Contacts between the two chains:
Residue V326 in the first protein is in contact with residue F356 in the second protein (closest heavy-atom distance 3.9 Å).
Residue L328 in the first protein contacts residue F356 in the second protein (closest heavy-atom distance 3.6 Å).
Residue I226 in the first protein is in contact with residue I320 in the second protein (closest heavy-atom distance 4.0 Å).
Residue K318 in the first protein contacts residue E323 in the second protein (closest heavy-atom distance 2.7 Å).
Residue D8 in the first protein contacts residue V542 in the second protein (closest heavy-atom distance 4.0 Å).
Residue E9 in the first protein is in contact with residue R551 in the second protein (closest heavy-atom distance 3.6 Å).
Residue A227 in the first protein contacts residue K316 in the second protein (closest heavy-atom distance 4.7 Å).
Residue F48 in the first protein contacts residue F502 in the second protein (closest heavy-atom distance 4.5 Å).
Residue Y6 in the first protein is in contact with residue Q550 in the second protein (closest heavy-atom distance 4.0 Å).
Residue F48 in the first protein contacts residue W527 in the second protein (closest heavy-atom distance 3.7 Å).
Residue F48 in the first protein interacts with residue L503 in the second protein (closest heavy-atom distance 4.2 Å).
Residue E363 in the first protein interacts with residue Y358 in the second protein (closest heavy-atom distance 4.2 Å).
Residue K240 in the first protein contacts residue E323 in the second protein (closest heavy-atom distance 4.5 Å).
Residue V45 in the first protein interacts with residue N525 in the second protein (closest heavy-atom distance 4.2 Å).
Residue R366 in the first protein interacts with residue I360 in the second protein (closest heavy-atom distance 4.1 Å).
Residue Q47 in the first protein contacts residue F502 in the second protein (closest heavy-atom distance 4.8 Å).
Residue P7 in the first protein is in contact with residue I537 in the second protein (closest heavy-atom distance 3.3 Å).
Residue E363 in the first protein interacts with residue F356 in the second protein (closest heavy-atom distance 4.0 Å).
Residue E363 in the first protein contacts residue Y327 in the second protein (closest heavy-atom distance 4.2 Å).
Residue K240 in the first protein interacts with residue T319 in the second protein (closest heavy-atom distance 5.0 Å).
Residue K362 in the first protein contacts residue R353 in the second protein (closest heavy-atom distance 4.5 Å).
Residue L242 in the first protein contacts residue F324 in the second protein (closest heavy-atom distance 4.0 Å).
Residue L55 in the first protein is in contact with residue T540 in the second protein (closest heavy-atom distance 3.9 Å).
Residue Y6 in the first protein is in contact with residue K528 in the second protein (closest heavy-atom distance 3.5 Å).
Residue E363 in the first protein contacts residue K357 in the second protein (closest heavy-atom distance 4.2 Å).
Residue F48 in the first protein is in contact with residue N500 in the second protein (closest heavy-atom distance 3.3 Å).
Residue F364 in the first protein contacts residue F356 in the second protein (closest heavy-atom distance 3.4 Å).
Residue K362 in the first protein contacts residue Y327 in the second protein (closest heavy-atom distance 4.6 Å).
Residue C52 in the first protein contacts residue T540 in the second protein (closest heavy-atom distance 3.4 Å).
Residue D8 in the first protein is in contact with residue T540 in the second protein (closest heavy-atom distance 3.2 Å).
Residue P7 in the first protein contacts residue L538 in the second protein (closest heavy-atom distance 3.9 Å).
Residue D8 in the first protein is in contact with residue T539 in the second protein (closest heavy-atom distance 4.1 Å).
Residue Y6 in the first protein is in contact with residue K549 in the second protein (closest heavy-atom distance 4.6 Å).
Residue P7 in the first protein interacts with residue T540 in the second protein (closest heavy-atom distance 4.3 Å).
Residue F38 in the first protein is in contact with residue W527 in the second protein (closest heavy-atom distance 4.9 Å).
Residue V72 in the first protein is in contact with residue F502 in the second protein (closest heavy-atom distance 4.1 Å).
Residue Y6 in the first protein is in contact with residue R551 in the second protein (closest heavy-atom distance 3.4 Å).
Residue P7 in the first protein is in contact with residue T539 in the second protein (closest heavy-atom distance 3.9 Å).
Residue F48 in the first protein interacts with residue L538 in the second protein (closest heavy-atom distance 3.8 Å).
Residue F48 in the first protein is in contact with residue T540 in the second protein (closest heavy-atom distance 4.5 Å).
Residue K44 in the first protein interacts with residue L503 in the second protein (closest heavy-atom distance 3.8 Å).
Residue T4 in the first protein interacts with residue T526 in the second protein (closest heavy-atom distance 3.5 Å).
Residue E319 in the first protein contacts residue F324 in the second protein (closest heavy-atom distance 5.0 Å).
Residue T4 in the first protein interacts with residue T518 in the second protein (closest heavy-atom distance 4.5 Å).
Residue A367 in the first protein interacts with residue Y358 in the second protein (closest heavy-atom distance 3.8 Å).
Residue K318 in the first protein is in contact with residue F324 in the second protein (closest heavy-atom distance 3.6 Å).
Residue P7 in the first protein is in contact with residue W527 in the second protein (closest heavy-atom distance 4.9 Å).
Residue F364 in the first protein interacts with residue Y358 in the second protein (closest heavy-atom distance 4.4 Å).
Residue Y6 in the first protein is in contact with residue R529 in the second protein (closest heavy-atom distance 4.8 Å).
Residue Y6 in the first protein interacts with residue I537 in the second protein (closest heavy-atom distance 3.5 Å).
Residue E363 in the first protein interacts with residue R353 in the second protein (closest heavy-atom distance 2.7 Å).
Residue D8 in the first protein is in contact with residue H541 in the second protein (closest heavy-atom distance 3.7 Å).
Residue R366 in the first protein is in contact with residue Y358 in the second protein (closest heavy-atom distance 4.5 Å).
Residue T360 in the first protein interacts with residue F356 in the second protein (closest heavy-atom distance 3.7 Å).
Residue T4 in the first protein interacts with residue K528 in the second protein (closest heavy-atom distance 4.0 Å).
Residue D39 in the first protein contacts residue N525 in the second protein (closest heavy-atom distance 3.7 Å).
Residue S51 in the first protein interacts with residue F502 in the second protein (closest heavy-atom distance 3.4 Å).
Residue A230 in the first protein is in contact with residue T319 in the second protein (closest heavy-atom distance 4.4 Å).
Residue V45 in the first protein is in contact with residue L503 in the second protein (closest heavy-atom distance 4.3 Å).
Residue E363 in the first protein interacts with residue A355 in the second protein (closest heavy-atom distance 3.7 Å).

Sequence of the second protein:
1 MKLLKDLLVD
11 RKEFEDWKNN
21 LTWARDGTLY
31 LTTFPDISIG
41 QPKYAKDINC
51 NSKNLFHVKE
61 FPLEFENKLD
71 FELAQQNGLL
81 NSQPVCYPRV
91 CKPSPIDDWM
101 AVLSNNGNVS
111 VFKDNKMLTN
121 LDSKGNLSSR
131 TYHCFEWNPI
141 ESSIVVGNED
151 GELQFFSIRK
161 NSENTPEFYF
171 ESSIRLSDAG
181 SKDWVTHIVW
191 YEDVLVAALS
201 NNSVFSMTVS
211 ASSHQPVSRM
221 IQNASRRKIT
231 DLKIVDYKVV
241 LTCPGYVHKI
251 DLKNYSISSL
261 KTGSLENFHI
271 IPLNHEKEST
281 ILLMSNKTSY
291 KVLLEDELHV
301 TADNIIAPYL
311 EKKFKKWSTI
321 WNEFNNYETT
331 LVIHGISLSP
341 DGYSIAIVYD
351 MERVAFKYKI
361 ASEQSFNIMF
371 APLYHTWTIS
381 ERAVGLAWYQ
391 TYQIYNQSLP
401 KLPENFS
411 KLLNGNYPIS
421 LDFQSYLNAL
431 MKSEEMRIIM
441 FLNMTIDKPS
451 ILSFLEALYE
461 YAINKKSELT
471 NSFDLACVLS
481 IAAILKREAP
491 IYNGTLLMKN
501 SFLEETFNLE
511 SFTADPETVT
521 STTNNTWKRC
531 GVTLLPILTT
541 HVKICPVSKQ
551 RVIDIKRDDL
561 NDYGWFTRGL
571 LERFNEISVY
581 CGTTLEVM

The following describes two proteins that form a bound complex.

Sequence of the first protein:
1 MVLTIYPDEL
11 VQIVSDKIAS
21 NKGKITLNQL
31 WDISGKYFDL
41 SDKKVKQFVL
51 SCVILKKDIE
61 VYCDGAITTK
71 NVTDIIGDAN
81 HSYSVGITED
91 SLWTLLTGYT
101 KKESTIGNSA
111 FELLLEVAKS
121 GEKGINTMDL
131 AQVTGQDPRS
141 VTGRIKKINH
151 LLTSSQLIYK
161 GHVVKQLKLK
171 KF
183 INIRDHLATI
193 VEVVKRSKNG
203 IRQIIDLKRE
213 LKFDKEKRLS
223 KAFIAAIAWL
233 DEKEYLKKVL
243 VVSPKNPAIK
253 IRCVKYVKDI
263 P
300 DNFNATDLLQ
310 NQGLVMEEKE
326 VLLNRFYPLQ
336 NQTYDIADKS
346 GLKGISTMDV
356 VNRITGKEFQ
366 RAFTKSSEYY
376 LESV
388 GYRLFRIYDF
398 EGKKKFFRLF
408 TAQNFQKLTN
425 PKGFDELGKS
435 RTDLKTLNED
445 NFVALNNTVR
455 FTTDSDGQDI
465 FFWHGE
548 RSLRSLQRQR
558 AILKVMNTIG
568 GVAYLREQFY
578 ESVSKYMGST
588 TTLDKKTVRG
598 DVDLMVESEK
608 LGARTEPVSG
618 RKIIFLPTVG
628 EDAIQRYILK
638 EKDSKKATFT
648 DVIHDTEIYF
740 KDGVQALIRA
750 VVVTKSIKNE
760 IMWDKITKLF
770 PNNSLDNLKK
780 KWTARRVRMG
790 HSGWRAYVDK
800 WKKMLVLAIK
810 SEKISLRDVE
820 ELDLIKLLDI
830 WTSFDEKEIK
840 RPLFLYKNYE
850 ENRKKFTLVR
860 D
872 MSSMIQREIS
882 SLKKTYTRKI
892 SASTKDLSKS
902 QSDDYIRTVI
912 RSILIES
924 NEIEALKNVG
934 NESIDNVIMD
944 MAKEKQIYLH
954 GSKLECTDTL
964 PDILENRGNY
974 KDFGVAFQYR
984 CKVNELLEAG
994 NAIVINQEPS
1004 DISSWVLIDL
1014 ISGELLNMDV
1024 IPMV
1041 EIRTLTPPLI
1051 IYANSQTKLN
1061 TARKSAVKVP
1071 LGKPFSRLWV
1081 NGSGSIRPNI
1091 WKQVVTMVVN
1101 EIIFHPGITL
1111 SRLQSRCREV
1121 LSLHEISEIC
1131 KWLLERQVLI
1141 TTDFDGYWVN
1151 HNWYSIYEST